These two protein chains interact to form a complex.

Sequence of chain A:
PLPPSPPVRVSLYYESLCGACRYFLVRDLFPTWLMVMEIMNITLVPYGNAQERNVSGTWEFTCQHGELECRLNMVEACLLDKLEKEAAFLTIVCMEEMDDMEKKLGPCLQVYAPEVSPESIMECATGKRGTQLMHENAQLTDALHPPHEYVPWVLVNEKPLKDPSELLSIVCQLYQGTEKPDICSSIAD

Contacts between the two chains:
Residue I191 in chain B is in contact with residue I191 in chain A (closest heavy-atom distance 3.9 Å).
Residue L38 in chain B interacts with residue L38 in chain A (closest heavy-atom distance 4.3 Å).
Residue P35 in chain B is in contact with residue L38 in chain A (closest heavy-atom distance 4.0 Å).
Residue F34 in chain B contacts residue F34 in chain A (closest heavy-atom distance 3.8 Å).
Residue L38 in chain B interacts with residue V30 in chain A (closest heavy-atom distance 3.8 Å).
Residue V40 in chain B contacts residue R31 in chain A (closest heavy-atom distance 4.2 Å).
Residue M39 in chain B is in contact with residue R31 in chain A (closest heavy-atom distance 3.2 Å).
Residue L172 in chain B contacts residue L172 in chain A (closest heavy-atom distance 3.8 Å).
Residue L38 in chain B interacts with residue R31 in chain A (closest heavy-atom distance 2.8 Å).
Residue P35 in chain B contacts residue M39 in chain A (closest heavy-atom distance 3.9 Å).
Residue Q114 in chain B contacts residue P111 in chain A (closest heavy-atom distance 3.9 Å).
Residue D186 in chain B contacts residue S169 in chain A (closest heavy-atom distance 3.5 Å).
Residue S190 in chain B is in contact with residue S169 in chain A (closest heavy-atom distance 3.6 Å).
Residue M41 in chain B is in contact with residue R31 in chain A (closest heavy-atom distance 3.6 Å).
Residue Q114 in chain B is in contact with residue K108 in chain A (closest heavy-atom distance 3.4 Å).
Residue P118 in chain B contacts residue K108 in chain A (closest heavy-atom distance 4.1 Å).
Residue V115 in chain B is in contact with residue M102 in chain A (closest heavy-atom distance 3.9 Å).
Residue F34 in chain B is in contact with residue L38 in chain A (closest heavy-atom distance 3.7 Å).
Residue M39 in chain B interacts with residue D32 in chain A (closest heavy-atom distance 4.3 Å).
Residue L38 in chain B interacts with residue F34 in chain A (closest heavy-atom distance 3.6 Å).
Residue V115 in chain B interacts with residue K108 in chain A (closest heavy-atom distance 3.0 Å).
Residue E170 in chain B interacts with residue S190 in chain A (closest heavy-atom distance 2.7 Å).
Residue P35 in chain B interacts with residue P35 in chain A (closest heavy-atom distance 3.5 Å).
Residue P111 in chain B contacts residue Q114 in chain A (closest heavy-atom distance 4.0 Å).
Residue S169 in chain B interacts with residue D186 in chain A (closest heavy-atom distance 3.6 Å).
Residue T36 in chain B contacts residue M39 in chain A (closest heavy-atom distance 3.4 Å).
Residue I187 in chain B contacts residue L172 in chain A (closest heavy-atom distance 4.4 Å).
Residue S169 in chain B interacts with residue S190 in chain A (closest heavy-atom distance 3.5 Å).
Residue L38 in chain B interacts with residue P35 in chain A (closest heavy-atom distance 4.0 Å).
Residue P111 in chain B interacts with residue V115 in chain A (closest heavy-atom distance 3.5 Å).
Residue R31 in chain B interacts with residue M41 in chain A (closest heavy-atom distance 3.6 Å).
Residue R31 in chain B interacts with residue M39 in chain A (closest heavy-atom distance 3.2 Å).
Residue R31 in chain B interacts with residue V40 in chain A (closest heavy-atom distance 4.2 Å).
Residue V30 in chain B interacts with residue L38 in chain A (closest heavy-atom distance 3.9 Å).
Residue S173 in chain B contacts residue S190 in chain A (closest heavy-atom distance 3.6 Å).
Residue M39 in chain B is in contact with residue L172 in chain A (closest heavy-atom distance 4.5 Å).
Residue M39 in chain B is in contact with residue P35 in chain A (closest heavy-atom distance 3.8 Å).
Residue M102 in chain B interacts with residue V115 in chain A (closest heavy-atom distance 3.8 Å).
Residue I187 in chain B contacts residue S169 in chain A (closest heavy-atom distance 3.4 Å).
Residue V115 in chain B contacts residue V115 in chain A (closest heavy-atom distance 3.8 Å).
Residue M39 in chain B is in contact with residue T36 in chain A (closest heavy-atom distance 3.5 Å).
Residue S190 in chain B contacts residue S173 in chain A (closest heavy-atom distance 3.6 Å).
Residue M39 in chain B is in contact with residue M39 in chain A (closest heavy-atom distance 4.2 Å).
Residue S169 in chain B contacts residue I187 in chain A (closest heavy-atom distance 3.5 Å).
Residue C98 in chain B contacts residue V115 in chain A (closest heavy-atom distance 3.7 Å).
Residue V115 in chain B is in contact with residue P111 in chain A (closest heavy-atom distance 3.5 Å).
Residue V115 in chain B is in contact with residue C98 in chain A (closest heavy-atom distance 3.7 Å).
Residue V115 in chain B is in contact with residue C112 in chain A (closest heavy-atom distance 3.9 Å).
Residue K108 in chain B interacts with residue P118 in chain A (closest heavy-atom distance 3.9 Å).
Residue R31 in chain B is in contact with residue L38 in chain A (closest heavy-atom distance 2.8 Å).
Residue E42 in chain B contacts residue R31 in chain A (closest heavy-atom distance 2.7 Å).
Residue E101 in chain B interacts with residue Y116 in chain A (closest heavy-atom distance 3.0 Å).
Residue D32 in chain B contacts residue M39 in chain A (closest heavy-atom distance 4.2 Å).
Residue C112 in chain B is in contact with residue V115 in chain A (closest heavy-atom distance 4.0 Å).
Residue K108 in chain B contacts residue V115 in chain A (closest heavy-atom distance 3.0 Å).
Residue S190 in chain B interacts with residue E170 in chain A (closest heavy-atom distance 2.8 Å).
Residue Y116 in chain B interacts with residue E101 in chain A (closest heavy-atom distance 3.0 Å).
Residue R31 in chain B interacts with residue E42 in chain A (closest heavy-atom distance 2.6 Å).
Residue K108 in chain B contacts residue Q114 in chain A (closest heavy-atom distance 3.4 Å).
Residue Y116 in chain B is in contact with residue M102 in chain A (closest heavy-atom distance 3.6 Å).

Sequence of chain B:
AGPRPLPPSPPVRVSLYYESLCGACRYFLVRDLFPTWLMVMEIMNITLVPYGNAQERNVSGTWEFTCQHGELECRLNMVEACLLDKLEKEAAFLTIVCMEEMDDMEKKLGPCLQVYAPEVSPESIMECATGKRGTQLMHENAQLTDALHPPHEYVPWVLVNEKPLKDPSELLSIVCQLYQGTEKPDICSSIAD